Sequence of protein 2:
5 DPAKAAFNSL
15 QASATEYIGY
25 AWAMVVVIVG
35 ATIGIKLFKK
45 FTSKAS

This data describes a binding interaction between two proteins.

Interface contacts:
Residue L41 in protein 1 interacts with residue I32 in protein 2 (closest heavy-atom distance 4.0 Å).
Residue F45 in protein 1 is in contact with residue A35 in protein 2 (closest heavy-atom distance 4.5 Å).
Residue S50 in protein 1 interacts with residue K43 in protein 2 (closest heavy-atom distance 4.2 Å).
Residue K48 in protein 1 is in contact with residue K43 in protein 2 (closest heavy-atom distance 3.9 Å).
Residue F45 in protein 1 is in contact with residue I32 in protein 2 (closest heavy-atom distance 3.8 Å).
Residue F45 in protein 1 interacts with residue T36 in protein 2 (closest heavy-atom distance 4.0 Å).
Residue K48 in protein 1 interacts with residue I39 in protein 2 (closest heavy-atom distance 4.5 Å).
Residue L41 in protein 1 interacts with residue M28 in protein 2 (closest heavy-atom distance 4.4 Å).
Residue I37 in protein 1 interacts with residue M28 in protein 2 (closest heavy-atom distance 4.4 Å).
Residue K48 in protein 1 contacts residue T36 in protein 2 (closest heavy-atom distance 4.8 Å).
Residue A49 in protein 1 contacts residue K43 in protein 2 (closest heavy-atom distance 4.7 Å).
Residue W26 in protein 1 contacts residue Y21 in protein 2 (closest heavy-atom distance 4.2 Å).

Sequence of protein 1:
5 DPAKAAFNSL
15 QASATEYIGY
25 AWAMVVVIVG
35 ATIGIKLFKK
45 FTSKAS